Sequence of chain B:
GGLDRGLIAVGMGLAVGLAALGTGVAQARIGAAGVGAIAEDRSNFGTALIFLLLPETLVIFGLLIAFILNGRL

Contacts between the two chains:
Residue L577 in chain A is in contact with residue L90 in chain B (closest heavy-atom distance 3.8 Å).
Residue T612 in chain A is in contact with residue F87 in chain B (closest heavy-atom distance 5.0 Å).
Residue A570 in chain A contacts residue L90 in chain B (closest heavy-atom distance 4.9 Å).
Residue L574 in chain A contacts residue L90 in chain B (closest heavy-atom distance 3.5 Å).
Residue L611 in chain A contacts residue T83 in chain B (closest heavy-atom distance 3.1 Å).
Residue L577 in chain A is in contact with residue I94 in chain B (closest heavy-atom distance 3.6 Å).
Residue L574 in chain A interacts with residue F87 in chain B (closest heavy-atom distance 3.6 Å).
Residue L607 in chain A is in contact with residue I86 in chain B (closest heavy-atom distance 4.8 Å).
Residue L611 in chain A is in contact with residue L79 in chain B (closest heavy-atom distance 4.7 Å).
Residue I608 in chain A interacts with residue I86 in chain B (closest heavy-atom distance 4.0 Å).
Residue L611 in chain A is in contact with residue L80 in chain B (closest heavy-atom distance 4.2 Å).
Residue L393 in chain A interacts with residue I76 in chain B (closest heavy-atom distance 4.7 Å).
Residue L611 in chain A contacts residue E82 in chain B (closest heavy-atom distance 4.8 Å).
Residue I608 in chain A is in contact with residue F87 in chain B (closest heavy-atom distance 4.3 Å).

Sequence of chain A:
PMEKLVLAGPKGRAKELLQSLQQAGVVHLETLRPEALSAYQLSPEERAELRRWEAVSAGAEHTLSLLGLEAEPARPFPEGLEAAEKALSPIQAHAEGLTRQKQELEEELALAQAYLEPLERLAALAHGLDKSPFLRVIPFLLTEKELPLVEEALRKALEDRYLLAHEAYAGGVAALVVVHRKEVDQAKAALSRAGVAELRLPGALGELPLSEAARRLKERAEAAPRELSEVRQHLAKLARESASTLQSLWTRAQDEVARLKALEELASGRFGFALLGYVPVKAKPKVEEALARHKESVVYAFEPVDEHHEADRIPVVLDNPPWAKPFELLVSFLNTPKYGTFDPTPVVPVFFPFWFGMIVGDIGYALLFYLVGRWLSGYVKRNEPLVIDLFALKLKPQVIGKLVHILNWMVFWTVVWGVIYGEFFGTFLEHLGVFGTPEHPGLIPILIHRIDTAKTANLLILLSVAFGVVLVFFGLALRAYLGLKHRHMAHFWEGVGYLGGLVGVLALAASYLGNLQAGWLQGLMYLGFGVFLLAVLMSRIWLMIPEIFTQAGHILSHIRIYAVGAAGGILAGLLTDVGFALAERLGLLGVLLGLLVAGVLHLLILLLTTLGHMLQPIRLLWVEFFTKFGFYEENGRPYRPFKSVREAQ

The following describes two proteins that form a bound complex.